Sequence of chain B:
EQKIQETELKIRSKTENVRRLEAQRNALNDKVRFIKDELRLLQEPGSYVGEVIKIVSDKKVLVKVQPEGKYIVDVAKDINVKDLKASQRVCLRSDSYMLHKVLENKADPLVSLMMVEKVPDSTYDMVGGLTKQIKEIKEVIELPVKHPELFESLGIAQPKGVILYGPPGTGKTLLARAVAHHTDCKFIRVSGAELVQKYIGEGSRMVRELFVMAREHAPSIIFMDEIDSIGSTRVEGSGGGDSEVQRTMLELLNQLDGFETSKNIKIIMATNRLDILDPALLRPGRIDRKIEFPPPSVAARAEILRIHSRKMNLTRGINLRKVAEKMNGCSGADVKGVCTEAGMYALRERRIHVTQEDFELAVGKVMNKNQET

The following describes two proteins that form a bound complex.

Residue-level contacts at the interface:
Residue Q28 in chain B contacts residue L173 in chain A (closest heavy-atom distance 4.8 Å).
Residue Q28 in chain B is in contact with residue H225 in chain A (closest heavy-atom distance 3.0 Å).
Residue Q28 in chain B is in contact with residue N172 in chain A (closest heavy-atom distance 4.3 Å).
Residue R35 in chain B is in contact with residue H225 in chain A (closest heavy-atom distance 4.9 Å).
Residue E29 in chain B interacts with residue K224 in chain A (closest heavy-atom distance 4.6 Å).
Residue L32 in chain B is in contact with residue H225 in chain A (closest heavy-atom distance 3.3 Å).
Residue L32 in chain B is in contact with residue K224 in chain A (closest heavy-atom distance 2.9 Å).
Residue E29 in chain B is in contact with residue H225 in chain A (closest heavy-atom distance 3.8 Å).
Residue Q47 in chain B interacts with residue L476 in chain A (closest heavy-atom distance 3.7 Å).

Sequence of chain A:
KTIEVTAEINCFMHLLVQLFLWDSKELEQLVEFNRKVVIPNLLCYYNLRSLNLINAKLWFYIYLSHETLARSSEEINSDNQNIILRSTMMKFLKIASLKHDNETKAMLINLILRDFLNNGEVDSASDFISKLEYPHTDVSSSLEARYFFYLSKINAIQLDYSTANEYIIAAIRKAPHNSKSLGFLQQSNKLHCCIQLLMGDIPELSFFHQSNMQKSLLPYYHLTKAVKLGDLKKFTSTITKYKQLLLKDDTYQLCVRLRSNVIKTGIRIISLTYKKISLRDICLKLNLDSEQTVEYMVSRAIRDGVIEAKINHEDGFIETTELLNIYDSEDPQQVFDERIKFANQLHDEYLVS